The following describes two proteins that form a bound complex.

Residue-level contacts at the interface:
Residue Y1084 in protein 2 interacts with residue N161 in protein 1 (closest heavy-atom distance 3.0 Å).
Residue L648 in protein 2 is in contact with residue E68 in protein 1 (closest heavy-atom distance 3.2 Å).
Residue E647 in protein 2 contacts residue Y125 in protein 1 (closest heavy-atom distance 2.9 Å).
Residue S1177 in protein 2 interacts with residue Y152 in protein 1 (closest heavy-atom distance 3.0 Å).
Residue R793 in protein 2 is in contact with residue K145 in protein 1 (closest heavy-atom distance 3.2 Å).
Residue D1175 in protein 2 is in contact with residue Y155 in protein 1 (closest heavy-atom distance 2.9 Å).
Residue E1170 in protein 2 interacts with residue A136 in protein 1 (closest heavy-atom distance 3.0 Å).
Residue K456 in protein 2 contacts residue R87 in protein 1 (closest heavy-atom distance 2.6 Å).
Residue D1164 in protein 2 contacts residue K164 in protein 1 (closest heavy-atom distance 2.7 Å).
Residue L1172 in protein 2 interacts with residue N161 in protein 1 (closest heavy-atom distance 3.1 Å).
Residue D1164 in protein 2 interacts with residue K166 in protein 1 (closest heavy-atom distance 2.9 Å).
Residue F745 in protein 2 contacts residue I65 in protein 1 (closest heavy-atom distance 3.3 Å).
Residue K739 in protein 2 interacts with residue Y69 in protein 1 (closest heavy-atom distance 3.1 Å).
Residue N1157 in protein 2 contacts residue K187 in protein 1 (closest heavy-atom distance 3.3 Å).
Residue Q1364 in protein 2 is in contact with residue W283 in protein 1 (closest heavy-atom distance 3.0 Å).
Residue F460 in protein 2 contacts residue R87 in protein 1 (closest heavy-atom distance 3.2 Å).
Residue Y1120 in protein 2 is in contact with residue E99 in protein 1 (closest heavy-atom distance 2.5 Å).
Residue R793 in protein 2 interacts with residue H115 in protein 1 (closest heavy-atom distance 3.3 Å).
Residue N1329 in protein 2 is in contact with residue N154 in protein 1 (closest heavy-atom distance 2.9 Å).
Residue D802 in protein 2 interacts with residue K145 in protein 1 (closest heavy-atom distance 3.3 Å).
Residue I1160 in protein 2 interacts with residue S167 in protein 1 (closest heavy-atom distance 3.3 Å).
Residue K1176 in protein 2 interacts with residue N154 in protein 1 (closest heavy-atom distance 3.2 Å).
Residue H753 in protein 2 interacts with residue H120 in protein 1 (closest heavy-atom distance 3.2 Å).
Residue T1159 in protein 2 interacts with residue M168 in protein 1 (closest heavy-atom distance 3.0 Å).
Residue N1157 in protein 2 is in contact with residue K184 in protein 1 (closest heavy-atom distance 3.2 Å).
Residue D1168 in protein 2 is in contact with residue N161 in protein 1 (closest heavy-atom distance 3.0 Å).
Residue S1171 in protein 2 is in contact with residue N161 in protein 1 (closest heavy-atom distance 3.1 Å).
Residue I772 in protein 2 is in contact with residue K47 in protein 1 (closest heavy-atom distance 3.0 Å).
Residue E769 in protein 2 interacts with residue D50 in protein 1 (closest heavy-atom distance 3.0 Å).
Residue D459 in protein 2 interacts with residue R87 in protein 1 (closest heavy-atom distance 3.0 Å).
Residue N742 in protein 2 interacts with residue Y69 in protein 1 (closest heavy-atom distance 3.0 Å).
Residue I1160 in protein 2 is in contact with residue M168 in protein 1 (closest heavy-atom distance 2.9 Å).
Residue T1324 in protein 2 is in contact with residue Q151 in protein 1 (closest heavy-atom distance 2.8 Å).
Residue Q1166 in protein 2 is in contact with residue K160 in protein 1 (closest heavy-atom distance 2.7 Å).
Residue G650 in protein 2 contacts residue H120 in protein 1 (closest heavy-atom distance 3.3 Å).
Residue R874 in protein 2 contacts residue G153 in protein 1 (closest heavy-atom distance 3.3 Å).
Residue R788 in protein 2 is in contact with residue Y113 in protein 1 (closest heavy-atom distance 3.1 Å).
Residue R1180 in protein 2 is in contact with residue I139 in protein 1 (closest heavy-atom distance 3.3 Å).
Residue Q805 in protein 2 interacts with residue K145 in protein 1 (closest heavy-atom distance 2.9 Å).
Residue Y1120 in protein 2 contacts residue D36 in protein 1 (closest heavy-atom distance 3.1 Å).
Residue K784 in protein 2 interacts with residue R52 in protein 1 (closest heavy-atom distance 3.3 Å).
Residue D750 in protein 2 is in contact with residue K62 in protein 1 (closest heavy-atom distance 3.1 Å).
Residue K782 in protein 2 contacts residue E144 in protein 1 (closest heavy-atom distance 3.2 Å).
Residue Y1162 in protein 2 is in contact with residue M168 in protein 1 (closest heavy-atom distance 3.3 Å).
Residue Q1166 in protein 2 interacts with residue F162 in protein 1 (closest heavy-atom distance 3.2 Å).
Residue Q1156 in protein 2 is in contact with residue K184 in protein 1 (closest heavy-atom distance 2.8 Å).
Residue E769 in protein 2 is in contact with residue N49 in protein 1 (closest heavy-atom distance 2.7 Å).
Residue S1153 in protein 2 interacts with residue W188 in protein 1 (closest heavy-atom distance 3.2 Å).
Residue S1115 in protein 2 contacts residue E37 in protein 1 (closest heavy-atom distance 3.0 Å).
Residue D1164 in protein 2 is in contact with residue A163 in protein 1 (closest heavy-atom distance 3.1 Å).
Residue Y1162 in protein 2 is in contact with residue K166 in protein 1 (closest heavy-atom distance 3.0 Å).
Residue I738 in protein 2 is in contact with residue Y69 in protein 1 (closest heavy-atom distance 2.9 Å).
Residue Y1120 in protein 2 interacts with residue E37 in protein 1 (closest heavy-atom distance 3.1 Å).
Residue K456 in protein 2 contacts residue N79 in protein 1 (closest heavy-atom distance 2.2 Å).
Residue D1175 in protein 2 interacts with residue S157 in protein 1 (closest heavy-atom distance 2.7 Å).
Residue G792 in protein 2 is in contact with residue L118 in protein 1 (closest heavy-atom distance 3.0 Å).
Residue L1173 in protein 2 contacts residue Q138 in protein 1 (closest heavy-atom distance 3.3 Å).
Residue R1161 in protein 2 interacts with residue L165 in protein 1 (closest heavy-atom distance 3.1 Å).
Residue F1167 in protein 2 is in contact with residue N161 in protein 1 (closest heavy-atom distance 3.1 Å).
Residue D1175 in protein 2 contacts residue G153 in protein 1 (closest heavy-atom distance 3.2 Å).

Sequence of protein 1:
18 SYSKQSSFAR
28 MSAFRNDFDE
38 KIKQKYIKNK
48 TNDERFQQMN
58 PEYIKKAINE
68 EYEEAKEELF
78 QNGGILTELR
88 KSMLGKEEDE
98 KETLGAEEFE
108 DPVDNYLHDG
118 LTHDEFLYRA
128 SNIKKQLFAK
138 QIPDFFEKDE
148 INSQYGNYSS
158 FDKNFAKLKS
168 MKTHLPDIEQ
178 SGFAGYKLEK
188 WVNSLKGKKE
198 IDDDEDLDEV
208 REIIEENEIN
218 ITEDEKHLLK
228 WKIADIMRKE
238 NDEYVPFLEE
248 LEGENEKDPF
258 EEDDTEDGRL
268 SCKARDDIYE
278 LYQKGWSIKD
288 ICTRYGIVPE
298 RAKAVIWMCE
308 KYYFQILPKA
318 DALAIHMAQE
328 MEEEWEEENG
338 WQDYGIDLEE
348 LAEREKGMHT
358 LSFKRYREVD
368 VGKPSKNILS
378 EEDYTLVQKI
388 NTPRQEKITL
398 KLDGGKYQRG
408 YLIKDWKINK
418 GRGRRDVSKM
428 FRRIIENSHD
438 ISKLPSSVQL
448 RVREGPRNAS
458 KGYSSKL

Sequence of protein 2:
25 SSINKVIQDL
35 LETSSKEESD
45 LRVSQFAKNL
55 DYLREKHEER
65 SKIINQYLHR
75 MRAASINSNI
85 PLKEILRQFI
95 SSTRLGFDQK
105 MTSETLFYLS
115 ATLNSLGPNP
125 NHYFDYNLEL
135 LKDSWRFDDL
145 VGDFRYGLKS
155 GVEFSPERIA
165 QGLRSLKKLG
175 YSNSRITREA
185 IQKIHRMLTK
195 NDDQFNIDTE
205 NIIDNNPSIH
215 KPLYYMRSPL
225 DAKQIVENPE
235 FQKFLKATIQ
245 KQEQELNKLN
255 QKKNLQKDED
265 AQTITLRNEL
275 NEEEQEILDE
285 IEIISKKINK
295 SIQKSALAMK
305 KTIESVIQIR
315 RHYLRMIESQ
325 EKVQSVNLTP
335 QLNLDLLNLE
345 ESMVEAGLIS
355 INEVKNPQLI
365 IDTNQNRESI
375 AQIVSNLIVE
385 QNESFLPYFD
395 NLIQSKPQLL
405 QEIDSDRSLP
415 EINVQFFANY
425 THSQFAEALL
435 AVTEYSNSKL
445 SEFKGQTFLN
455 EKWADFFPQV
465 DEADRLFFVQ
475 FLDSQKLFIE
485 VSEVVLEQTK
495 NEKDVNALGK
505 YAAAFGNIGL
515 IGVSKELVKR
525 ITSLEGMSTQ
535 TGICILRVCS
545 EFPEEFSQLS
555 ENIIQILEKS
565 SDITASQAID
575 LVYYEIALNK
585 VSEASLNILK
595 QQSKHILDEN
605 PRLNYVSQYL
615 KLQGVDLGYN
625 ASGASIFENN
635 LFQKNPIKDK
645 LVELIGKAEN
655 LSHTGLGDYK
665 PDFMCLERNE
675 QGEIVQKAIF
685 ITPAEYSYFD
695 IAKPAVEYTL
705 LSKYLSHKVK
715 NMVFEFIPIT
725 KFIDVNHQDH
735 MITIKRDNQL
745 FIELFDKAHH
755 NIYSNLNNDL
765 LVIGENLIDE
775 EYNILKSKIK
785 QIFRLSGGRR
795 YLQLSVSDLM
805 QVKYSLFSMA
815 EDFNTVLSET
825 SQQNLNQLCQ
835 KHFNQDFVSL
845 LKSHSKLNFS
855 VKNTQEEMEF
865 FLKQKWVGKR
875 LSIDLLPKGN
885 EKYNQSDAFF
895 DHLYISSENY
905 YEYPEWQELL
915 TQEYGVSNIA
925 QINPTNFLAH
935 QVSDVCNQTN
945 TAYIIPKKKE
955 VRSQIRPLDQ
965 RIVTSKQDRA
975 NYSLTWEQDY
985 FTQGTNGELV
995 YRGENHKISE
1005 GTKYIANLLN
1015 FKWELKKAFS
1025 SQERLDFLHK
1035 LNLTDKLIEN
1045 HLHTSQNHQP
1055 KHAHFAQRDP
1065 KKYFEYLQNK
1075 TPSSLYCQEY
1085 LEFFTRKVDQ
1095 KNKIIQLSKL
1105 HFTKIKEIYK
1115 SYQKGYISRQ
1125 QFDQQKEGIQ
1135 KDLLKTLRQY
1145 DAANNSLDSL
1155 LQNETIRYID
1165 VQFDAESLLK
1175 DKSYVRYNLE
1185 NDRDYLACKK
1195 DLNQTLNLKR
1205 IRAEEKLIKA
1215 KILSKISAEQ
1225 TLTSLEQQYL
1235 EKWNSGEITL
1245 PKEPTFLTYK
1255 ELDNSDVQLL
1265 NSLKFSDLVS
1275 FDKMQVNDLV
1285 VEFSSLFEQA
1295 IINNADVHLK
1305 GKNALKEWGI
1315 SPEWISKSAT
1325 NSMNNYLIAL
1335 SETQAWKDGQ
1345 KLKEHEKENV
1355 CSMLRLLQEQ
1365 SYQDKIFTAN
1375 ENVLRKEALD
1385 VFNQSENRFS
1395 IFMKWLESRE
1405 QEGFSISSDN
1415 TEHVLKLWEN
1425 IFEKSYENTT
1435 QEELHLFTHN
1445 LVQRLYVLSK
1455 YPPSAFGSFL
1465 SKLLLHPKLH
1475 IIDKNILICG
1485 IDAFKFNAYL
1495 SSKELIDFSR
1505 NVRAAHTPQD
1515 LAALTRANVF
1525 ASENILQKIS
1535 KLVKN